Sequence of protein 2:
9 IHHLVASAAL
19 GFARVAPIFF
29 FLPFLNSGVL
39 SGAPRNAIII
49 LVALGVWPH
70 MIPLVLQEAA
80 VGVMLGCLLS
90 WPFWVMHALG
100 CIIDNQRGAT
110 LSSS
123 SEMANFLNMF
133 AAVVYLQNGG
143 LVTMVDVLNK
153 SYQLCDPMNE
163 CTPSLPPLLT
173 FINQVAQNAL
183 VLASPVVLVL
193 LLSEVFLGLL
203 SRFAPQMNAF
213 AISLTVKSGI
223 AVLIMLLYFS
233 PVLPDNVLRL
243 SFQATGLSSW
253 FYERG

Residue-level contacts at the interface:
Residue L228 in protein 2 is in contact with residue L12 in protein 1 (closest heavy-atom distance 3.7 Å).
Residue V224 in protein 2 is in contact with residue L16 in protein 1 (closest heavy-atom distance 3.8 Å).
Residue F231 in protein 2 interacts with residue V5 in protein 1 (closest heavy-atom distance 4.6 Å).
Residue S232 in protein 2 is in contact with residue N9 in protein 1 (closest heavy-atom distance 3.4 Å).
Residue L225 in protein 2 interacts with residue L16 in protein 1 (closest heavy-atom distance 4.1 Å).
Residue M227 in protein 2 contacts residue L12 in protein 1 (closest heavy-atom distance 3.8 Å).
Residue M209 in protein 2 interacts with residue G34 in protein 1 (closest heavy-atom distance 4.8 Å).
Residue F231 in protein 2 contacts residue L12 in protein 1 (closest heavy-atom distance 4.0 Å).
Residue N140 in protein 2 is in contact with residue M1 in protein 1 (closest heavy-atom distance 4.1 Å).
Residue L228 in protein 2 is in contact with residue L16 in protein 1 (closest heavy-atom distance 4.1 Å).
Residue F128 in protein 2 is in contact with residue L12 in protein 1 (closest heavy-atom distance 4.6 Å).
Residue T217 in protein 2 is in contact with residue K52 in protein 1 (closest heavy-atom distance 4.7 Å).
Residue V136 in protein 2 interacts with residue M1 in protein 1 (closest heavy-atom distance 3.8 Å).
Residue V224 in protein 2 contacts residue V15 in protein 1 (closest heavy-atom distance 4.5 Å).
Residue T217 in protein 2 interacts with residue T27 in protein 1 (closest heavy-atom distance 3.7 Å).
Residue Q208 in protein 2 is in contact with residue G34 in protein 1 (closest heavy-atom distance 4.0 Å).
Residue L228 in protein 2 is in contact with residue N9 in protein 1 (closest heavy-atom distance 3.8 Å).
Residue V135 in protein 2 is in contact with residue L4 in protein 1 (closest heavy-atom distance 3.8 Å).
Residue L228 in protein 2 contacts residue Y13 in protein 1 (closest heavy-atom distance 4.3 Å).
Residue T217 in protein 2 interacts with residue T23 in protein 1 (closest heavy-atom distance 4.2 Å).
Residue V224 in protein 2 interacts with residue L12 in protein 1 (closest heavy-atom distance 3.6 Å).
Residue F132 in protein 2 interacts with residue L4 in protein 1 (closest heavy-atom distance 3.8 Å).
Residue Q208 in protein 2 contacts residue L42 in protein 1 (closest heavy-atom distance 4.0 Å).
Residue M209 in protein 2 is in contact with residue L31 in protein 1 (closest heavy-atom distance 4.8 Å).
Residue T217 in protein 2 contacts residue A26 in protein 1 (closest heavy-atom distance 4.9 Å).
Residue Q208 in protein 2 is in contact with residue Q43 in protein 1 (closest heavy-atom distance 4.1 Å).
Residue Q139 in protein 2 interacts with residue M1 in protein 1 (closest heavy-atom distance 3.4 Å).
Residue F231 in protein 2 interacts with residue G8 in protein 1 (closest heavy-atom distance 3.6 Å).
Residue M209 in protein 2 interacts with residue G30 in protein 1 (closest heavy-atom distance 4.5 Å).
Residue I214 in protein 2 interacts with residue G30 in protein 1 (closest heavy-atom distance 3.8 Å).
Residue M125 in protein 2 is in contact with residue L12 in protein 1 (closest heavy-atom distance 4.6 Å).
Residue Q208 in protein 2 contacts residue Q41 in protein 1 (closest heavy-atom distance 2.7 Å).
Residue F132 in protein 2 contacts residue V5 in protein 1 (closest heavy-atom distance 5.0 Å).
Residue S232 in protein 2 interacts with residue V5 in protein 1 (closest heavy-atom distance 3.8 Å).
Residue G221 in protein 2 interacts with residue L16 in protein 1 (closest heavy-atom distance 4.2 Å).
Residue I214 in protein 2 is in contact with residue L31 in protein 1 (closest heavy-atom distance 3.9 Å).
Residue N210 in protein 2 interacts with residue Q45 in protein 1 (closest heavy-atom distance 4.0 Å).
Residue Q139 in protein 2 contacts residue L4 in protein 1 (closest heavy-atom distance 3.4 Å).
Residue P207 in protein 2 is in contact with residue Q45 in protein 1 (closest heavy-atom distance 4.4 Å).
Residue F231 in protein 2 is in contact with residue N9 in protein 1 (closest heavy-atom distance 4.1 Å).
Residue F128 in protein 2 contacts residue A11 in protein 1 (closest heavy-atom distance 5.0 Å).
Residue A206 in protein 2 interacts with residue T38 in protein 1 (closest heavy-atom distance 3.7 Å).
Residue Q208 in protein 2 contacts residue T38 in protein 1 (closest heavy-atom distance 3.5 Å).
Residue V218 in protein 2 contacts residue T27 in protein 1 (closest heavy-atom distance 4.4 Å).
Residue Q208 in protein 2 is in contact with residue Q37 in protein 1 (closest heavy-atom distance 3.1 Å).
Residue F128 in protein 2 is in contact with residue G8 in protein 1 (closest heavy-atom distance 4.7 Å).
Residue Q208 in protein 2 is in contact with residue Q45 in protein 1 (closest heavy-atom distance 4.5 Å).

Sequence of protein 1:
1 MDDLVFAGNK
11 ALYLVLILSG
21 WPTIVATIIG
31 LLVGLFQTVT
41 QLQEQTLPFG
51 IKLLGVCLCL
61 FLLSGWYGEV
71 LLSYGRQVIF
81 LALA

This data describes a binding interaction between two proteins.